This data describes a binding interaction between two proteins.

Sequence of protein 1:
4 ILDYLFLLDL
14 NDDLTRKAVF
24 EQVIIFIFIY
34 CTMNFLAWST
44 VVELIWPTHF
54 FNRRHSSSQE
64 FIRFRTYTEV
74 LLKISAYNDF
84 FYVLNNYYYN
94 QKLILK

Contacts between the two chains:
Residue K114 in protein 2 contacts residue F31 in protein 1 (closest heavy-atom distance 4.1 Å).
Residue L105 in protein 2 contacts residue F31 in protein 1 (closest heavy-atom distance 3.6 Å).
Residue G104 in protein 2 interacts with residue F31 in protein 1 (closest heavy-atom distance 3.3 Å).
Residue Y116 in protein 2 interacts with residue L13 in protein 1 (closest heavy-atom distance 3.7 Å).
Residue L95 in protein 2 contacts residue Y33 in protein 1 (closest heavy-atom distance 4.9 Å).
Residue F63 in protein 2 is in contact with residue N37 in protein 1 (closest heavy-atom distance 3.3 Å).
Residue K114 in protein 2 is in contact with residue L13 in protein 1 (closest heavy-atom distance 3.7 Å).
Residue Y108 in protein 2 contacts residue F31 in protein 1 (closest heavy-atom distance 3.6 Å).
Residue D119 in protein 2 contacts residue N14 in protein 1 (closest heavy-atom distance 4.8 Å).
Residue N113 in protein 2 is in contact with residue L13 in protein 1 (closest heavy-atom distance 4.2 Å).
Residue G102 in protein 2 contacts residue C34 in protein 1 (closest heavy-atom distance 4.9 Å).
Residue L95 in protein 2 interacts with residue W41 in protein 1 (closest heavy-atom distance 3.6 Å).
Residue F63 in protein 2 contacts residue W41 in protein 1 (closest heavy-atom distance 3.7 Å).
Residue C115 in protein 2 is in contact with residue L13 in protein 1 (closest heavy-atom distance 3.5 Å).
Residue R120 in protein 2 interacts with residue L17 in protein 1 (closest heavy-atom distance 3.4 Å).
Residue F63 in protein 2 contacts residue C34 in protein 1 (closest heavy-atom distance 4.1 Å).
Residue V66 in protein 2 interacts with residue W41 in protein 1 (closest heavy-atom distance 3.6 Å).
Residue T98 in protein 2 contacts residue C34 in protein 1 (closest heavy-atom distance 3.5 Å).
Residue V66 in protein 2 contacts residue V45 in protein 1 (closest heavy-atom distance 3.8 Å).
Residue D119 in protein 2 interacts with residue L17 in protein 1 (closest heavy-atom distance 4.7 Å).
Residue R120 in protein 2 is in contact with residue E24 in protein 1 (closest heavy-atom distance 2.7 Å).
Residue V99 in protein 2 contacts residue C34 in protein 1 (closest heavy-atom distance 4.2 Å).
Residue Y108 in protein 2 is in contact with residue F23 in protein 1 (closest heavy-atom distance 4.9 Å).
Residue T98 in protein 2 interacts with residue Y33 in protein 1 (closest heavy-atom distance 3.7 Å).
Residue K114 in protein 2 interacts with residue E24 in protein 1 (closest heavy-atom distance 3.4 Å).
Residue K114 in protein 2 contacts residue I27 in protein 1 (closest heavy-atom distance 3.3 Å).
Residue C115 in protein 2 interacts with residue N14 in protein 1 (closest heavy-atom distance 4.8 Å).
Residue C115 in protein 2 interacts with residue E24 in protein 1 (closest heavy-atom distance 4.2 Å).
Residue V94 in protein 2 is in contact with residue Y33 in protein 1 (closest heavy-atom distance 4.0 Å).
Residue Y108 in protein 2 interacts with residue I27 in protein 1 (closest heavy-atom distance 4.2 Å).
Residue F63 in protein 2 is in contact with residue S42 in protein 1 (closest heavy-atom distance 4.6 Å).
Residue K59 in protein 2 contacts residue S42 in protein 1 (closest heavy-atom distance 3.2 Å).
Residue K59 in protein 2 interacts with residue F38 in protein 1 (closest heavy-atom distance 3.7 Å).
Residue L95 in protein 2 interacts with residue N37 in protein 1 (closest heavy-atom distance 3.5 Å).
Residue Y60 in protein 2 is in contact with residue C34 in protein 1 (closest heavy-atom distance 3.6 Å).
Residue R70 in protein 2 contacts residue W41 in protein 1 (closest heavy-atom distance 3.3 Å).
Residue K59 in protein 2 is in contact with residue E46 in protein 1 (closest heavy-atom distance 3.5 Å).
Residue Y108 in protein 2 interacts with residue L13 in protein 1 (closest heavy-atom distance 3.9 Å).
Residue Y60 in protein 2 is in contact with residue F38 in protein 1 (closest heavy-atom distance 3.5 Å).
Residue F91 in protein 2 is in contact with residue Y33 in protein 1 (closest heavy-atom distance 3.7 Å).
Residue K114 in protein 2 is in contact with residue I28 in protein 1 (closest heavy-atom distance 4.2 Å).
Residue M56 in protein 2 is in contact with residue F38 in protein 1 (closest heavy-atom distance 4.2 Å).
Residue G102 in protein 2 contacts residue F31 in protein 1 (closest heavy-atom distance 4.5 Å).
Residue A101 in protein 2 is in contact with residue F31 in protein 1 (closest heavy-atom distance 3.1 Å).
Residue F63 in protein 2 is in contact with residue F38 in protein 1 (closest heavy-atom distance 3.6 Å).
Residue T98 in protein 2 contacts residue I30 in protein 1 (closest heavy-atom distance 3.9 Å).
Residue A101 in protein 2 contacts residue I30 in protein 1 (closest heavy-atom distance 3.6 Å).
Residue Y116 in protein 2 interacts with residue N14 in protein 1 (closest heavy-atom distance 3.5 Å).

Sequence of protein 2:
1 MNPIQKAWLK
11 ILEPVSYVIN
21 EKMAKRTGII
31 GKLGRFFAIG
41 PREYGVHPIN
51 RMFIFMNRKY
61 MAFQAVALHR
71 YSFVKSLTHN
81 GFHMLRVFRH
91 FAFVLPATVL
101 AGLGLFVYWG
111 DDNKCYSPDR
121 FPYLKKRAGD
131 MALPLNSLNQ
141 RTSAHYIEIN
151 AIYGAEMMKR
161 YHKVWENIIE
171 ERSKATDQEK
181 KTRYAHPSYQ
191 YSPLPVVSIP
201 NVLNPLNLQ